Residue-level contacts at the interface:
Residue H114 in the first protein contacts residue V6 in the second protein (closest heavy-atom distance 4.8 Å).
Residue Q155 in the first protein interacts with residue V6 in the second protein (closest heavy-atom distance 4.8 Å).
Residue T73 in the first protein interacts with residue H7 in the second protein (closest heavy-atom distance 3.8 Å).
Residue Y171 in the first protein interacts with residue N1 in the second protein (closest heavy-atom distance 2.8 Å).
Residue W167 in the first protein is in contact with residue N1 in the second protein (closest heavy-atom distance 3.0 Å).
Residue V76 in the first protein is in contact with residue T8 in the second protein (closest heavy-atom distance 3.9 Å).
Residue K146 in the first protein interacts with residue V9 in the second protein (closest heavy-atom distance 3.2 Å).
Residue W147 in the first protein is in contact with residue V9 in the second protein (closest heavy-atom distance 4.0 Å).
Residue Y116 in the first protein interacts with residue V9 in the second protein (closest heavy-atom distance 3.6 Å).
Residue Y84 in the first protein contacts residue V9 in the second protein (closest heavy-atom distance 2.7 Å).
Residue Y159 in the first protein interacts with residue N1 in the second protein (closest heavy-atom distance 2.6 Å).
Residue R65 in the first protein contacts residue P4 in the second protein (closest heavy-atom distance 4.8 Å).
Residue Y99 in the first protein contacts residue V3 in the second protein (closest heavy-atom distance 3.1 Å).
Residue Y7 in the first protein contacts residue N1 in the second protein (closest heavy-atom distance 2.7 Å).
Residue W147 in the first protein is in contact with residue H7 in the second protein (closest heavy-atom distance 3.4 Å).
Residue D77 in the first protein is in contact with residue V9 in the second protein (closest heavy-atom distance 2.8 Å).
Residue R97 in the first protein is in contact with residue V6 in the second protein (closest heavy-atom distance 3.5 Å).
Residue R97 in the first protein interacts with residue H7 in the second protein (closest heavy-atom distance 4.5 Å).
Residue K66 in the first protein interacts with residue L2 in the second protein (closest heavy-atom distance 3.0 Å).
Residue Y7 in the first protein contacts residue L2 in the second protein (closest heavy-atom distance 3.5 Å).
Residue F33 in the first protein is in contact with residue N1 in the second protein (closest heavy-atom distance 4.6 Å).
Residue M5 in the first protein contacts residue N1 in the second protein (closest heavy-atom distance 3.9 Å).
Residue K66 in the first protein contacts residue N1 in the second protein (closest heavy-atom distance 2.7 Å).
Residue L81 in the first protein is in contact with residue V9 in the second protein (closest heavy-atom distance 3.8 Å).
Residue Y123 in the first protein is in contact with residue V9 in the second protein (closest heavy-atom distance 4.2 Å).
Residue F9 in the first protein contacts residue L2 in the second protein (closest heavy-atom distance 3.5 Å).
Residue A69 in the first protein interacts with residue V6 in the second protein (closest heavy-atom distance 4.5 Å).
Residue Y159 in the first protein is in contact with residue P4 in the second protein (closest heavy-atom distance 4.4 Å).
Residue T163 in the first protein interacts with residue N1 in the second protein (closest heavy-atom distance 4.1 Å).
Residue Y159 in the first protein interacts with residue L2 in the second protein (closest heavy-atom distance 3.8 Å).
Residue Y99 in the first protein contacts residue V6 in the second protein (closest heavy-atom distance 4.8 Å).
Residue E63 in the first protein contacts residue N1 in the second protein (closest heavy-atom distance 3.6 Å).
Residue D77 in the first protein is in contact with residue T8 in the second protein (closest heavy-atom distance 3.2 Å).
Residue K66 in the first protein contacts residue P4 in the second protein (closest heavy-atom distance 3.8 Å).
Residue T80 in the first protein interacts with residue V9 in the second protein (closest heavy-atom distance 3.8 Å).
Residue H70 in the first protein contacts residue L2 in the second protein (closest heavy-atom distance 4.2 Å).
Residue V67 in the first protein contacts residue L2 in the second protein (closest heavy-atom distance 3.6 Å).
Residue Y159 in the first protein contacts residue V3 in the second protein (closest heavy-atom distance 3.5 Å).
Residue L156 in the first protein is in contact with residue V3 in the second protein (closest heavy-atom distance 4.5 Å).
Residue K146 in the first protein contacts residue T8 in the second protein (closest heavy-atom distance 2.9 Å).
Residue T73 in the first protein is in contact with residue V6 in the second protein (closest heavy-atom distance 3.4 Å).
Residue A150 in the first protein contacts residue H7 in the second protein (closest heavy-atom distance 4.3 Å).
Residue Q155 in the first protein is in contact with residue H7 in the second protein (closest heavy-atom distance 2.8 Å).
Residue K66 in the first protein interacts with residue V3 in the second protein (closest heavy-atom distance 3.6 Å).
Residue T73 in the first protein interacts with residue T8 in the second protein (closest heavy-atom distance 3.9 Å).
Residue W147 in the first protein is in contact with residue T8 in the second protein (closest heavy-atom distance 2.9 Å).
Residue E63 in the first protein is in contact with residue L2 in the second protein (closest heavy-atom distance 2.9 Å).
Residue D77 in the first protein is in contact with residue H7 in the second protein (closest heavy-atom distance 4.7 Å).
Residue Y99 in the first protein contacts residue L2 in the second protein (closest heavy-atom distance 3.3 Å).
Residue Q155 in the first protein interacts with residue M5 in the second protein (closest heavy-atom distance 3.5 Å).
Residue Q155 in the first protein contacts residue V3 in the second protein (closest heavy-atom distance 4.5 Å).
Residue H70 in the first protein is in contact with residue V6 in the second protein (closest heavy-atom distance 3.9 Å).
Residue Y59 in the first protein is in contact with residue N1 in the second protein (closest heavy-atom distance 4.3 Å).
Residue V152 in the first protein contacts residue H7 in the second protein (closest heavy-atom distance 3.5 Å).
Residue M45 in the first protein contacts residue L2 in the second protein (closest heavy-atom distance 3.3 Å).
Residue T143 in the first protein is in contact with residue V9 in the second protein (closest heavy-atom distance 2.7 Å).
Residue H70 in the first protein interacts with residue V3 in the second protein (closest heavy-atom distance 3.4 Å).

Sequence of the first protein:
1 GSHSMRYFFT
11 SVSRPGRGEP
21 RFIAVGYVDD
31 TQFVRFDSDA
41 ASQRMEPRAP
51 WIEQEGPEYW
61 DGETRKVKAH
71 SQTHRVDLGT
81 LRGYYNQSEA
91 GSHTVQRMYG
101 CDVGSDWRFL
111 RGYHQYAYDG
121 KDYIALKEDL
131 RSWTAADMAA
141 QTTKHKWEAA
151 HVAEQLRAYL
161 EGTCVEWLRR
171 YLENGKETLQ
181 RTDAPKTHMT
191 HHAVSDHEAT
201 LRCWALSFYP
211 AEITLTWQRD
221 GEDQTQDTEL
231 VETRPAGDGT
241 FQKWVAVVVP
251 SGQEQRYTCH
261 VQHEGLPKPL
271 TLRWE

This data describes a binding interaction between two proteins.

Sequence of the second protein:
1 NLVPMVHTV